The following describes two proteins that form a bound complex.

Contacts between the two chains:
Residue T101 in chain B is in contact with residue V15 in chain A (closest heavy-atom distance 3.6 Å).
Residue L103 in chain B contacts residue V15 in chain A (closest heavy-atom distance 3.8 Å).
Residue L103 in chain B contacts residue Y16 in chain A (closest heavy-atom distance 4.4 Å).
Residue T101 in chain B is in contact with residue Y16 in chain A (closest heavy-atom distance 4.6 Å).
Residue L103 in chain B interacts with residue I7 in chain A (closest heavy-atom distance 3.3 Å).
Residue K30 in chain B is in contact with residue P11 in chain A (closest heavy-atom distance 4.4 Å).
Residue Y31 in chain B contacts residue G10 in chain A (closest heavy-atom distance 3.5 Å).
Residue K30 in chain B contacts residue G10 in chain A (closest heavy-atom distance 4.3 Å).
Residue Y31 in chain B is in contact with residue P11 in chain A (closest heavy-atom distance 3.6 Å).
Residue D29 in chain B contacts residue G10 in chain A (closest heavy-atom distance 3.6 Å).
Residue D29 in chain B is in contact with residue Q13 in chain A (closest heavy-atom distance 2.9 Å).
Residue K30 in chain B is in contact with residue V9 in chain A (closest heavy-atom distance 3.5 Å).
Residue D91 in chain B is in contact with residue V9 in chain A (closest heavy-atom distance 4.6 Å).
Residue K30 in chain B interacts with residue Q13 in chain A (closest heavy-atom distance 2.7 Å).
Residue Y31 in chain B interacts with residue R8 in chain A (closest heavy-atom distance 3.6 Å).
Residue D29 in chain B interacts with residue V9 in chain A (closest heavy-atom distance 4.5 Å).
Residue A92 in chain B is in contact with residue V9 in chain A (closest heavy-atom distance 4.5 Å).
Residue W90 in chain B contacts residue V9 in chain A (closest heavy-atom distance 2.9 Å).
Residue Y31 in chain B is in contact with residue V9 in chain A (closest heavy-atom distance 3.2 Å).
Residue D29 in chain B contacts residue P11 in chain A (closest heavy-atom distance 3.6 Å).
Residue W90 in chain B interacts with residue I7 in chain A (closest heavy-atom distance 4.0 Å).
Residue L103 in chain B is in contact with residue V9 in chain A (closest heavy-atom distance 4.9 Å).
Residue A92 in chain B is in contact with residue V15 in chain A (closest heavy-atom distance 4.7 Å).

Sequence of chain B:
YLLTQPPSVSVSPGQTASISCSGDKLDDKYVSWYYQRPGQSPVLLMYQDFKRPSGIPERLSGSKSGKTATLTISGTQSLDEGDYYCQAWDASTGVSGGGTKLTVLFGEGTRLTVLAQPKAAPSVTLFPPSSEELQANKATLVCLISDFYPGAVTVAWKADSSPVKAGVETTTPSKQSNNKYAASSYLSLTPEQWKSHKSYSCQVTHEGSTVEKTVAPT

Sequence of chain A:
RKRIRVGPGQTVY